Sequence of chain A:
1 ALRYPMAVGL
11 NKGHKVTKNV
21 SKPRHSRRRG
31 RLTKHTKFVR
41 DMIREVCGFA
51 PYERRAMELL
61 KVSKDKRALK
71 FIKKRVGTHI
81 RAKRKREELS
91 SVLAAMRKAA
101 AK

Sequence of chain B:
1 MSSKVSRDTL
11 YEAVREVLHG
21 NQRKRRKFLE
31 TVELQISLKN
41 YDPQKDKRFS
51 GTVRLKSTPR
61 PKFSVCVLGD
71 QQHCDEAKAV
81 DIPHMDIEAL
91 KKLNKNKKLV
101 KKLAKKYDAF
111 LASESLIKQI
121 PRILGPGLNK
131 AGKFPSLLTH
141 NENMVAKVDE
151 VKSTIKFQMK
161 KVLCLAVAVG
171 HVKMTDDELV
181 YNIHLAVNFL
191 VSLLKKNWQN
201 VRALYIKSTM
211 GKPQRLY

Residue-level contacts at the interface:
Residue L10 in chain B contacts residue A101 in chain A (closest heavy-atom distance 4.5 Å).
Residue Y217 in chain B contacts residue R97 in chain A (closest heavy-atom distance 3.6 Å).
Residue Y11 in chain B is in contact with residue K98 in chain A (closest heavy-atom distance 2.4 Å).
Residue Y11 in chain B is in contact with residue R97 in chain A (closest heavy-atom distance 3.1 Å).
Residue L216 in chain B is in contact with residue R97 in chain A (closest heavy-atom distance 4.8 Å).
Residue W198 in chain B is in contact with residue S63 in chain A (closest heavy-atom distance 3.4 Å).
Residue L10 in chain B contacts residue R97 in chain A (closest heavy-atom distance 4.2 Å).
Residue T9 in chain B contacts residue R97 in chain A (closest heavy-atom distance 4.3 Å).
Residue Y11 in chain B is in contact with residue A101 in chain A (closest heavy-atom distance 4.5 Å).
Residue T9 in chain B contacts residue A100 in chain A (closest heavy-atom distance 4.7 Å).
Residue R215 in chain B is in contact with residue R97 in chain A (closest heavy-atom distance 2.9 Å).
Residue T9 in chain B is in contact with residue A101 in chain A (closest heavy-atom distance 3.3 Å).
Residue V201 in chain B is in contact with residue S63 in chain A (closest heavy-atom distance 3.6 Å).
Residue E12 in chain B interacts with residue K98 in chain A (closest heavy-atom distance 4.6 Å).

The following describes two proteins that form a bound complex.